These two protein chains interact to form a complex.

Sequence of chain B:
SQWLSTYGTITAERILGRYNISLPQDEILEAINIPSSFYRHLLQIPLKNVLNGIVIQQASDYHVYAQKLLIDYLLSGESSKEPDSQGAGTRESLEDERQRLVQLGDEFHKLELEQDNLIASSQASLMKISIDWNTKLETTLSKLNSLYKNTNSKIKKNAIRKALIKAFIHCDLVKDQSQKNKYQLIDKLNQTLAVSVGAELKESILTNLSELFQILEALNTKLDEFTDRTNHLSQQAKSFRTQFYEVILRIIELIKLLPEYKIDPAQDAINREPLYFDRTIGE

Sequence of chain A:
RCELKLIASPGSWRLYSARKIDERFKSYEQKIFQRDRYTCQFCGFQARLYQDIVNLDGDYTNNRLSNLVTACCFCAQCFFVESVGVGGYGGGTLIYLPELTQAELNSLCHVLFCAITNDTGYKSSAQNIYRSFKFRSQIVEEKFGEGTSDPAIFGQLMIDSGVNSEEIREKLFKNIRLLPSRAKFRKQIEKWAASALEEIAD

Contacts between the two chains:
Residue Y17 in chain B is in contact with residue A202 in chain A (closest heavy-atom distance 4.2 Å).
Residue A22 in chain B contacts residue I206 in chain A (closest heavy-atom distance 4.2 Å).
Residue I64 in chain B is in contact with residue N124 in chain A (closest heavy-atom distance 4.3 Å).
Residue T16 in chain B is in contact with residue Q52 in chain A (closest heavy-atom distance 3.1 Å).
Residue I291 in chain B contacts residue E204 in chain A (closest heavy-atom distance 4.2 Å).
Residue W13 in chain B interacts with residue Q52 in chain A (closest heavy-atom distance 4.0 Å).
Residue I291 in chain B interacts with residue E196 in chain A (closest heavy-atom distance 4.2 Å).
Residue I25 in chain B interacts with residue T126 in chain A (closest heavy-atom distance 3.8 Å).
Residue W13 in chain B contacts residue Y44 in chain A (closest heavy-atom distance 3.7 Å).
Residue T21 in chain B is in contact with residue T126 in chain A (closest heavy-atom distance 3.8 Å).
Residue Q54 in chain B interacts with residue D208 in chain A (closest heavy-atom distance 2.4 Å).
Residue R50 in chain B contacts residue E205 in chain A (closest heavy-atom distance 3.2 Å).
Residue I42 in chain B interacts with residue I206 in chain A (closest heavy-atom distance 3.9 Å).
Residue F287 in chain B interacts with residue K193 in chain A (closest heavy-atom distance 4.0 Å).
Residue L57 in chain B is in contact with residue A207 in chain A (closest heavy-atom distance 3.7 Å).
Residue V60 in chain B is in contact with residue D125 in chain A (closest heavy-atom distance 3.5 Å).
Residue Y17 in chain B is in contact with residue I195 in chain A (closest heavy-atom distance 3.4 Å).
Residue G18 in chain B contacts residue I206 in chain A (closest heavy-atom distance 3.5 Å).
Residue L14 in chain B contacts residue I206 in chain A (closest heavy-atom distance 3.8 Å).
Residue I20 in chain B interacts with residue C120 in chain A (closest heavy-atom distance 3.7 Å).
Residue R28 in chain B contacts residue G127 in chain A (closest heavy-atom distance 4.1 Å).
Residue Y17 in chain B interacts with residue C120 in chain A (closest heavy-atom distance 3.5 Å).
Residue F287 in chain B contacts residue R192 in chain A (closest heavy-atom distance 3.6 Å).
Residue R28 in chain B is in contact with residue T126 in chain A (closest heavy-atom distance 3.2 Å).
Residue W13 in chain B contacts residue R54 in chain A (closest heavy-atom distance 3.6 Å).
Residue R28 in chain B contacts residue Y128 in chain A (closest heavy-atom distance 3.2 Å).
Residue L57 in chain B interacts with residue L203 in chain A (closest heavy-atom distance 3.7 Å).
Residue R50 in chain B interacts with residue I206 in chain A (closest heavy-atom distance 3.0 Å).
Residue Q54 in chain B is in contact with residue A207 in chain A (closest heavy-atom distance 3.8 Å).
Residue I291 in chain B contacts residue A200 in chain A (closest heavy-atom distance 3.8 Å).
Residue S15 in chain B interacts with residue E205 in chain A (closest heavy-atom distance 3.8 Å).
Residue D71 in chain B interacts with residue R192 in chain A (closest heavy-atom distance 2.5 Å).
Residue S15 in chain B is in contact with residue Q52 in chain A (closest heavy-atom distance 3.5 Å).
Residue F287 in chain B is in contact with residue E196 in chain A (closest heavy-atom distance 3.7 Å).
Residue Y286 in chain B is in contact with residue K193 in chain A (closest heavy-atom distance 2.4 Å).
Residue Y17 in chain B contacts residue F51 in chain A (closest heavy-atom distance 3.5 Å).
Residue T16 in chain B contacts residue F51 in chain A (closest heavy-atom distance 3.6 Å).
Residue V60 in chain B interacts with residue L203 in chain A (closest heavy-atom distance 3.7 Å).
Residue T21 in chain B interacts with residue C120 in chain A (closest heavy-atom distance 3.7 Å).
Residue S15 in chain B is in contact with residue A202 in chain A (closest heavy-atom distance 4.3 Å).
Residue G18 in chain B is in contact with residue A202 in chain A (closest heavy-atom distance 3.4 Å).
Residue E283 in chain B contacts residue A189 in chain A (closest heavy-atom distance 4.1 Å).
Residue Y17 in chain B contacts residue F119 in chain A (closest heavy-atom distance 3.6 Å).
Residue Y17 in chain B is in contact with residue H116 in chain A (closest heavy-atom distance 4.3 Å).
Residue L53 in chain B is in contact with residue I206 in chain A (closest heavy-atom distance 4.1 Å).
Residue Y17 in chain B contacts residue N124 in chain A (closest heavy-atom distance 3.4 Å).
Residue R24 in chain B contacts residue Y128 in chain A (closest heavy-atom distance 3.6 Å).
Residue P284 in chain B interacts with residue R192 in chain A (closest heavy-atom distance 3.2 Å).
Residue Q67 in chain B contacts residue K129 in chain A (closest heavy-atom distance 3.2 Å).
Residue E283 in chain B contacts residue K190 in chain A (closest heavy-atom distance 3.9 Å).
Residue W13 in chain B is in contact with residue R43 in chain A (closest heavy-atom distance 3.9 Å).
Residue W13 in chain B interacts with residue A53 in chain A (closest heavy-atom distance 4.2 Å).
Residue I64 in chain B is in contact with residue T123 in chain A (closest heavy-atom distance 3.3 Å).
Residue Y17 in chain B interacts with residue W198 in chain A (closest heavy-atom distance 3.6 Å).
Residue Q67 in chain B interacts with residue R192 in chain A (closest heavy-atom distance 4.3 Å).
Residue V60 in chain B interacts with residue N124 in chain A (closest heavy-atom distance 3.6 Å).
Residue Q68 in chain B is in contact with residue E196 in chain A (closest heavy-atom distance 2.5 Å).
Residue L57 in chain B interacts with residue I206 in chain A (closest heavy-atom distance 3.7 Å).
Residue T21 in chain B contacts residue N124 in chain A (closest heavy-atom distance 2.3 Å).
Residue T21 in chain B interacts with residue L203 in chain A (closest heavy-atom distance 4.2 Å).